Sequence of protein 1:
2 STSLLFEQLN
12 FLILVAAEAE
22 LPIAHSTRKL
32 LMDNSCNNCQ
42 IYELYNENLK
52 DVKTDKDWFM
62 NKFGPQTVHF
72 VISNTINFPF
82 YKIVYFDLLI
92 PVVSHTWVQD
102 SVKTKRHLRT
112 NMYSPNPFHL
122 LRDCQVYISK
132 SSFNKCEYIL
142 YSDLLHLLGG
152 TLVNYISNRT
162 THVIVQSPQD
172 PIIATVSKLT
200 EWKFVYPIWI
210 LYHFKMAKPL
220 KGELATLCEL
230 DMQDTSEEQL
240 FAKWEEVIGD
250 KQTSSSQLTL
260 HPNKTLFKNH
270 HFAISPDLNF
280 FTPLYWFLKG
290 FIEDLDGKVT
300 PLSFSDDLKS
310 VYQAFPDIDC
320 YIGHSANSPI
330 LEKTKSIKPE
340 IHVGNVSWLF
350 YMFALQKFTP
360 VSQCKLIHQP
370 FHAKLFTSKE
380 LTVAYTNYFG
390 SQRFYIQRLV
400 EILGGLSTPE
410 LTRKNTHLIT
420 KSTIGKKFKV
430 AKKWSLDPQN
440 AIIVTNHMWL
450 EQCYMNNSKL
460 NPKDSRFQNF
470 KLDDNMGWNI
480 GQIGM

Sequence of protein 2:
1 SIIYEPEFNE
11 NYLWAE

These two protein chains interact to form a complex.

Interface contacts:
Residue E400 in protein 1 contacts residue L13 in protein 2 (closest heavy-atom distance 3.9 Å).
Residue Y156 in protein 1 is in contact with residue E5 in protein 2 (closest heavy-atom distance 4.4 Å).
Residue L405 in protein 1 interacts with residue F8 in protein 2 (closest heavy-atom distance 3.6 Å).
Residue T176 in protein 1 interacts with residue Y4 in protein 2 (closest heavy-atom distance 4.3 Å).
Residue H371 in protein 1 interacts with residue W14 in protein 2 (closest heavy-atom distance 2.9 Å).
Residue Y128 in protein 1 interacts with residue Y4 in protein 2 (closest heavy-atom distance 4.0 Å).
Residue K136 in protein 1 interacts with residue L13 in protein 2 (closest heavy-atom distance 3.5 Å).
Residue S158 in protein 1 interacts with residue I3 in protein 2 (closest heavy-atom distance 3.9 Å).
Residue G404 in protein 1 contacts residue F8 in protein 2 (closest heavy-atom distance 3.5 Å).
Residue W201 in protein 1 contacts residue I3 in protein 2 (closest heavy-atom distance 3.8 Å).
Residue N159 in protein 1 contacts residue I3 in protein 2 (closest heavy-atom distance 4.3 Å).
Residue G403 in protein 1 is in contact with residue W14 in protein 2 (closest heavy-atom distance 3.8 Å).
Residue F134 in protein 1 interacts with residue Y12 in protein 2 (closest heavy-atom distance 2.5 Å).
Residue K136 in protein 1 contacts residue Y12 in protein 2 (closest heavy-atom distance 3.4 Å).
Residue K373 in protein 1 contacts residue N11 in protein 2 (closest heavy-atom distance 3.5 Å).
Residue T376 in protein 1 contacts residue E10 in protein 2 (closest heavy-atom distance 3.5 Å).
Residue S158 in protein 1 interacts with residue I2 in protein 2 (closest heavy-atom distance 4.2 Å).
Residue N159 in protein 1 interacts with residue S1 in protein 2 (closest heavy-atom distance 3.2 Å).
Residue S377 in protein 1 is in contact with residue E10 in protein 2 (closest heavy-atom distance 2.8 Å).
Residue Y156 in protein 1 is in contact with residue P6 in protein 2 (closest heavy-atom distance 4.8 Å).
Residue K136 in protein 1 contacts residue W14 in protein 2 (closest heavy-atom distance 3.7 Å).
Residue A372 in protein 1 is in contact with residue W14 in protein 2 (closest heavy-atom distance 3.7 Å).
Residue G403 in protein 1 interacts with residue F8 in protein 2 (closest heavy-atom distance 4.0 Å).
Residue K373 in protein 1 contacts residue F8 in protein 2 (closest heavy-atom distance 4.8 Å).
Residue L402 in protein 1 interacts with residue W14 in protein 2 (closest heavy-atom distance 4.6 Å).
Residue I140 in protein 1 contacts residue L13 in protein 2 (closest heavy-atom distance 4.5 Å).
Residue L180 in protein 1 interacts with residue Y4 in protein 2 (closest heavy-atom distance 4.2 Å).
Residue V177 in protein 1 interacts with residue I3 in protein 2 (closest heavy-atom distance 4.8 Å).
Residue E400 in protein 1 contacts residue W14 in protein 2 (closest heavy-atom distance 3.7 Å).
Residue H323 in protein 1 contacts residue L13 in protein 2 (closest heavy-atom distance 3.0 Å).
Residue K136 in protein 1 is in contact with residue E16 in protein 2 (closest heavy-atom distance 4.5 Å).
Residue K378 in protein 1 contacts residue E10 in protein 2 (closest heavy-atom distance 4.5 Å).
Residue Y139 in protein 1 contacts residue Y12 in protein 2 (closest heavy-atom distance 3.4 Å).
Residue I157 in protein 1 contacts residue Y4 in protein 2 (closest heavy-atom distance 2.9 Å).
Residue L180 in protein 1 is in contact with residue I3 in protein 2 (closest heavy-atom distance 4.4 Å).
Residue I401 in protein 1 interacts with residue W14 in protein 2 (closest heavy-atom distance 3.5 Å).
Residue I173 in protein 1 interacts with residue Y4 in protein 2 (closest heavy-atom distance 3.5 Å).
Residue S158 in protein 1 is in contact with residue S1 in protein 2 (closest heavy-atom distance 3.6 Å).
Residue V177 in protein 1 is in contact with residue Y4 in protein 2 (closest heavy-atom distance 4.5 Å).
Residue F375 in protein 1 interacts with residue E10 in protein 2 (closest heavy-atom distance 4.9 Å).
Residue Y156 in protein 1 is in contact with residue I2 in protein 2 (closest heavy-atom distance 4.0 Å).
Residue N155 in protein 1 contacts residue P6 in protein 2 (closest heavy-atom distance 3.6 Å).
Residue N135 in protein 1 contacts residue Y12 in protein 2 (closest heavy-atom distance 3.3 Å).
Residue Y139 in protein 1 contacts residue L13 in protein 2 (closest heavy-atom distance 4.4 Å).
Residue I157 in protein 1 is in contact with residue I2 in protein 2 (closest heavy-atom distance 3.6 Å).
Residue S377 in protein 1 contacts residue F8 in protein 2 (closest heavy-atom distance 2.9 Å).
Residue K136 in protein 1 contacts residue A15 in protein 2 (closest heavy-atom distance 2.8 Å).
Residue K373 in protein 1 is in contact with residue E10 in protein 2 (closest heavy-atom distance 2.9 Å).
Residue G403 in protein 1 contacts residue E10 in protein 2 (closest heavy-atom distance 4.1 Å).
Residue N155 in protein 1 interacts with residue E5 in protein 2 (closest heavy-atom distance 4.7 Å).
Residue K131 in protein 1 is in contact with residue Y12 in protein 2 (closest heavy-atom distance 3.6 Å).
Residue K373 in protein 1 interacts with residue W14 in protein 2 (closest heavy-atom distance 3.4 Å).
Residue Y128 in protein 1 interacts with residue P6 in protein 2 (closest heavy-atom distance 3.5 Å).
Residue I401 in protein 1 contacts residue L13 in protein 2 (closest heavy-atom distance 4.0 Å).
Residue T181 in protein 1 is in contact with residue I3 in protein 2 (closest heavy-atom distance 4.3 Å).
Residue Y156 in protein 1 interacts with residue Y4 in protein 2 (closest heavy-atom distance 3.7 Å).
Residue I157 in protein 1 contacts residue I3 in protein 2 (closest heavy-atom distance 2.7 Å).